This data describes a binding interaction between two proteins.

Interface contacts:
Residue I398 in protein 1 contacts residue G227 in protein 2 (closest heavy-atom distance 4.8 Å).
Residue R364 in protein 1 contacts residue G208 in protein 2 (closest heavy-atom distance 4.2 Å).
Residue R364 in protein 1 interacts with residue D209 in protein 2 (closest heavy-atom distance 5.0 Å).
Residue R364 in protein 1 is in contact with residue A207 in protein 2 (closest heavy-atom distance 3.4 Å).
Residue I398 in protein 1 contacts residue P229 in protein 2 (closest heavy-atom distance 3.3 Å).
Residue R361 in protein 1 is in contact with residue D210 in protein 2 (closest heavy-atom distance 3.5 Å).
Residue V399 in protein 1 is in contact with residue G221 in protein 2 (closest heavy-atom distance 4.6 Å).
Residue I398 in protein 1 contacts residue E228 in protein 2 (closest heavy-atom distance 4.1 Å).
Residue L367 in protein 1 interacts with residue E222 in protein 2 (closest heavy-atom distance 4.4 Å).
Residue V371 in protein 1 contacts residue E218 in protein 2 (closest heavy-atom distance 4.0 Å).
Residue R361 in protein 1 is in contact with residue D209 in protein 2 (closest heavy-atom distance 4.2 Å).
Residue V399 in protein 1 interacts with residue P229 in protein 2 (closest heavy-atom distance 4.9 Å).
Residue L367 in protein 1 interacts with residue G221 in protein 2 (closest heavy-atom distance 4.6 Å).
Residue R364 in protein 1 interacts with residue D210 in protein 2 (closest heavy-atom distance 3.1 Å).

Sequence of protein 2:
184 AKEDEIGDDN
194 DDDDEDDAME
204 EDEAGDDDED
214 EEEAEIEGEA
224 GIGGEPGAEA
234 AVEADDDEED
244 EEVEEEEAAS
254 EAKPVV

Sequence of protein 1:
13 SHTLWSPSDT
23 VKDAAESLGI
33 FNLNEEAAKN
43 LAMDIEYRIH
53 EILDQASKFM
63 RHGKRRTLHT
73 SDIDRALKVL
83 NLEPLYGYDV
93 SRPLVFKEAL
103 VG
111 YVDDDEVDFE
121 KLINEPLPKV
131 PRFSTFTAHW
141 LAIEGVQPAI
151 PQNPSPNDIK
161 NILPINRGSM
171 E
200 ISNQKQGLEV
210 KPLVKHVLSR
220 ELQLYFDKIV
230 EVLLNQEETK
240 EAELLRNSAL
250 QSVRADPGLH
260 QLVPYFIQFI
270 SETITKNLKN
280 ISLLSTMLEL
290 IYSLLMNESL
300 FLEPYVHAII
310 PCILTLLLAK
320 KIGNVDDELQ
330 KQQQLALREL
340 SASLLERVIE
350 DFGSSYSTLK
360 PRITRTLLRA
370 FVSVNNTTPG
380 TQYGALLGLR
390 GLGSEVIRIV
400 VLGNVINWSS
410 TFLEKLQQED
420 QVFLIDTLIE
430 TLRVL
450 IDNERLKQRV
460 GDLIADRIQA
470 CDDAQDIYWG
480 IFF